Residue-level contacts at the interface:
Residue L94 in the first protein interacts with residue I37 in the second protein (closest heavy-atom distance 3.7 Å).
Residue L119 in the first protein contacts residue S35 in the second protein (closest heavy-atom distance 3.7 Å).
Residue L119 in the first protein contacts residue T40 in the second protein (closest heavy-atom distance 3.4 Å).
Residue Q121 in the first protein interacts with residue K68 in the second protein (closest heavy-atom distance 3.2 Å).
Residue L109 in the first protein contacts residue A23 in the second protein (closest heavy-atom distance 3.8 Å).
Residue L110 in the first protein contacts residue V24 in the second protein (closest heavy-atom distance 3.9 Å).
Residue L97 in the first protein contacts residue I34 in the second protein (closest heavy-atom distance 3.3 Å).
Residue L122 in the first protein contacts residue L42 in the second protein (closest heavy-atom distance 3.7 Å).
Residue L122 in the first protein interacts with residue I67 in the second protein (closest heavy-atom distance 3.6 Å).
Residue D117 in the first protein contacts residue P60 in the second protein (closest heavy-atom distance 3.7 Å).
Residue L16 in the first protein is in contact with residue L70 in the second protein (closest heavy-atom distance 3.5 Å).
Residue F13 in the first protein interacts with residue L53 in the second protein (closest heavy-atom distance 3.7 Å).
Residue K90 in the first protein contacts residue I37 in the second protein (closest heavy-atom distance 3.7 Å).
Residue N53 in the first protein contacts residue E61 in the second protein (closest heavy-atom distance 3.6 Å).
Residue A19 in the first protein interacts with residue E45 in the second protein (closest heavy-atom distance 3.5 Å).
Residue L110 in the first protein interacts with residue E55 in the second protein (closest heavy-atom distance 2.8 Å).
Residue L119 in the first protein is in contact with residue I34 in the second protein (closest heavy-atom distance 3.8 Å).
Residue L122 in the first protein interacts with residue N39 in the second protein (closest heavy-atom distance 3.4 Å).
Residue L122 in the first protein contacts residue S64 in the second protein (closest heavy-atom distance 3.4 Å).
Residue I9 in the first protein is in contact with residue I58 in the second protein (closest heavy-atom distance 3.8 Å).
Residue L20 in the first protein is in contact with residue L70 in the second protein (closest heavy-atom distance 3.4 Å).
Residue R93 in the first protein contacts residue E33 in the second protein (closest heavy-atom distance 3.4 Å).
Residue N53 in the first protein interacts with residue A62 in the second protein (closest heavy-atom distance 3.3 Å).
Residue A7 in the first protein contacts residue Q56 in the second protein (closest heavy-atom distance 3.1 Å).
Residue V45 in the first protein is in contact with residue L70 in the second protein (closest heavy-atom distance 3.8 Å).
Residue L119 in the first protein interacts with residue L31 in the second protein (closest heavy-atom distance 3.5 Å).
Residue L94 in the first protein interacts with residue L38 in the second protein (closest heavy-atom distance 3.4 Å).
Residue L16 in the first protein interacts with residue I49 in the second protein (closest heavy-atom distance 3.7 Å).
Residue L101 in the first protein is in contact with residue V30 in the second protein (closest heavy-atom distance 3.4 Å).
Residue A123 in the first protein contacts residue N39 in the second protein (closest heavy-atom distance 3.0 Å).
Residue I9 in the first protein contacts residue Q56 in the second protein (closest heavy-atom distance 3.6 Å).
Residue L116 in the first protein contacts residue I34 in the second protein (closest heavy-atom distance 3.6 Å).
Residue L109 in the first protein contacts residue N20 in the second protein (closest heavy-atom distance 3.5 Å).
Residue L12 in the first protein contacts residue I49 in the second protein (closest heavy-atom distance 3.5 Å).
Residue A123 in the first protein is in contact with residue L38 in the second protein (closest heavy-atom distance 3.3 Å).
Residue L118 in the first protein interacts with residue I67 in the second protein (closest heavy-atom distance 3.9 Å).
Residue L16 in the first protein contacts residue C50 in the second protein (closest heavy-atom distance 3.9 Å).
Residue L97 in the first protein contacts residue E33 in the second protein (closest heavy-atom distance 3.6 Å).
Residue L118 in the first protein interacts with residue S64 in the second protein (closest heavy-atom distance 3.9 Å).
Residue L109 in the first protein interacts with residue V24 in the second protein (closest heavy-atom distance 3.6 Å).
Residue P22 in the first protein contacts residue T74 in the second protein (closest heavy-atom distance 3.5 Å).
Residue L20 in the first protein is in contact with residue T74 in the second protein (closest heavy-atom distance 3.5 Å).
Residue L122 in the first protein contacts residue T40 in the second protein (closest heavy-atom distance 3.2 Å).
Residue L118 in the first protein contacts residue P60 in the second protein (closest heavy-atom distance 3.5 Å).
Residue A46 in the first protein contacts residue V66 in the second protein (closest heavy-atom distance 3.3 Å).
Residue L78 in the first protein is in contact with residue L38 in the second protein (closest heavy-atom distance 4.0 Å).
Residue V115 in the first protein interacts with residue L31 in the second protein (closest heavy-atom distance 3.7 Å).
Residue S114 in the first protein contacts residue P60 in the second protein (closest heavy-atom distance 3.2 Å).
Residue M6 in the first protein contacts residue R52 in the second protein (closest heavy-atom distance 3.8 Å).
Residue L118 in the first protein contacts residue L63 in the second protein (closest heavy-atom distance 3.5 Å).
Residue N53 in the first protein is in contact with residue S65 in the second protein (closest heavy-atom distance 4.0 Å).
Residue L122 in the first protein contacts residue R71 in the second protein (closest heavy-atom distance 3.6 Å).
Residue M6 in the first protein is in contact with residue Q56 in the second protein (closest heavy-atom distance 3.8 Å).
Residue L12 in the first protein interacts with residue R52 in the second protein (closest heavy-atom distance 3.5 Å).
Residue E100 in the first protein interacts with residue V30 in the second protein (closest heavy-atom distance 3.9 Å).
Residue A19 in the first protein is in contact with residue T46 in the second protein (closest heavy-atom distance 3.4 Å).
Residue L97 in the first protein contacts residue V30 in the second protein (closest heavy-atom distance 3.9 Å).
Residue L101 in the first protein is in contact with residue T27 in the second protein (closest heavy-atom distance 3.6 Å).
Residue Q121 in the first protein interacts with residue S64 in the second protein (closest heavy-atom distance 2.9 Å).
Residue L12 in the first protein interacts with residue L53 in the second protein (closest heavy-atom distance 3.4 Å).

Sequence of the first protein:
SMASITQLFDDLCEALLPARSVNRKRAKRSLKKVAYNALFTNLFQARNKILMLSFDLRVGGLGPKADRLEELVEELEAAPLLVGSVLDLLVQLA

The following describes two proteins that form a bound complex.

Sequence of the second protein:
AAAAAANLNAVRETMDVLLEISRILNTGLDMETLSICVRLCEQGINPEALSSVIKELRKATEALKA